This data describes a binding interaction between two proteins.

Sequence of protein 2:
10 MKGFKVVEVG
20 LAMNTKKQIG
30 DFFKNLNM

Sequence of protein 1:
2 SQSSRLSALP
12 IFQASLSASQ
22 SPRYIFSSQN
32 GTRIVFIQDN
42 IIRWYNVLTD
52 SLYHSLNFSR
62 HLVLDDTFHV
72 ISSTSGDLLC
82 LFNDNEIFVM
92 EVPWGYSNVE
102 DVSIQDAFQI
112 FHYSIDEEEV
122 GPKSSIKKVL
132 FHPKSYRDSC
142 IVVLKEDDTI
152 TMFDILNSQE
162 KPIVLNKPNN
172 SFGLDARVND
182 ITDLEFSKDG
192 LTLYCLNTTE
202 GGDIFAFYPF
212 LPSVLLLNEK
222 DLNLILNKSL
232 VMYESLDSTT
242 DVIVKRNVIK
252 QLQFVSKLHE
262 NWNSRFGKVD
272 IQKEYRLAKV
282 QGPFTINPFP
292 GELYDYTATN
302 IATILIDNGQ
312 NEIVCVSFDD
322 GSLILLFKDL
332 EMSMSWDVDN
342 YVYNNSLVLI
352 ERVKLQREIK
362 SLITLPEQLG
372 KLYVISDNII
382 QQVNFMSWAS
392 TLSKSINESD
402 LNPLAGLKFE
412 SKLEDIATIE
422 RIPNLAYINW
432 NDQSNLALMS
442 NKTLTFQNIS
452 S

Contacts between the two chains:
Residue V349 in protein 1 interacts with residue G29 in protein 2 (closest heavy-atom distance 3.9 Å).
Residue P289 in protein 1 interacts with residue F32 in protein 2 (closest heavy-atom distance 4.0 Å).
Residue I397 in protein 1 is in contact with residue K25 in protein 2 (closest heavy-atom distance 4.2 Å).
Residue L393 in protein 1 interacts with residue F32 in protein 2 (closest heavy-atom distance 4.3 Å).
Residue L405 in protein 1 contacts residue F31 in protein 2 (closest heavy-atom distance 3.0 Å).
Residue P289 in protein 1 contacts residue N36 in protein 2 (closest heavy-atom distance 2.9 Å).
Residue F410 in protein 1 contacts residue F32 in protein 2 (closest heavy-atom distance 3.6 Å).
Residue L350 in protein 1 is in contact with residue N36 in protein 2 (closest heavy-atom distance 3.5 Å).
Residue V232 in protein 1 contacts residue M22 in protein 2 (closest heavy-atom distance 3.6 Å).
Residue L231 in protein 1 interacts with residue V15 in protein 2 (closest heavy-atom distance 4.0 Å).
Residue S396 in protein 1 contacts residue I28 in protein 2 (closest heavy-atom distance 4.0 Å).
Residue F328 in protein 1 contacts residue F32 in protein 2 (closest heavy-atom distance 4.5 Å).
Residue L405 in protein 1 contacts residue I28 in protein 2 (closest heavy-atom distance 4.6 Å).
Residue S347 in protein 1 interacts with residue K33 in protein 2 (closest heavy-atom distance 4.1 Å).
Residue D330 in protein 1 interacts with residue K26 in protein 2 (closest heavy-atom distance 3.4 Å).
Residue V349 in protein 1 is in contact with residue F32 in protein 2 (closest heavy-atom distance 3.1 Å).
Residue S400 in protein 1 is in contact with residue T24 in protein 2 (closest heavy-atom distance 3.2 Å).
Residue L402 in protein 1 is in contact with residue I28 in protein 2 (closest heavy-atom distance 3.8 Å).
Residue S396 in protein 1 contacts residue T24 in protein 2 (closest heavy-atom distance 3.5 Å).
Residue I351 in protein 1 is in contact with residue F32 in protein 2 (closest heavy-atom distance 3.5 Å).
Residue L402 in protein 1 interacts with residue T24 in protein 2 (closest heavy-atom distance 3.9 Å).
Residue D330 in protein 1 interacts with residue K33 in protein 2 (closest heavy-atom distance 3.7 Å).
Residue E332 in protein 1 contacts residue K25 in protein 2 (closest heavy-atom distance 4.1 Å).
Residue K229 in protein 1 interacts with residue V18 in protein 2 (closest heavy-atom distance 3.8 Å).
Residue D330 in protein 1 is in contact with residue K25 in protein 2 (closest heavy-atom distance 3.7 Å).
Residue L402 in protein 1 contacts residue F31 in protein 2 (closest heavy-atom distance 5.0 Å).
Residue F410 in protein 1 is in contact with residue L35 in protein 2 (closest heavy-atom distance 3.6 Å).
Residue E332 in protein 1 is in contact with residue M22 in protein 2 (closest heavy-atom distance 3.7 Å).
Residue N228 in protein 1 interacts with residue K14 in protein 2 (closest heavy-atom distance 4.6 Å).
Residue L393 in protein 1 interacts with residue I28 in protein 2 (closest heavy-atom distance 3.6 Å).
Residue F328 in protein 1 interacts with residue G29 in protein 2 (closest heavy-atom distance 4.9 Å).
Residue F328 in protein 1 contacts residue I28 in protein 2 (closest heavy-atom distance 3.5 Å).
Residue V232 in protein 1 interacts with residue V18 in protein 2 (closest heavy-atom distance 4.2 Å).
Residue A406 in protein 1 contacts residue F31 in protein 2 (closest heavy-atom distance 4.8 Å).
Residue L350 in protein 1 contacts residue F32 in protein 2 (closest heavy-atom distance 4.4 Å).
Residue D330 in protein 1 interacts with residue M22 in protein 2 (closest heavy-atom distance 4.7 Å).
Residue F328 in protein 1 is in contact with residue K25 in protein 2 (closest heavy-atom distance 3.9 Å).
Residue V349 in protein 1 is in contact with residue K33 in protein 2 (closest heavy-atom distance 4.3 Å).
Residue M233 in protein 1 is in contact with residue M22 in protein 2 (closest heavy-atom distance 3.2 Å).
Residue V232 in protein 1 interacts with residue G19 in protein 2 (closest heavy-atom distance 3.9 Å).
Residue F410 in protein 1 is in contact with residue F31 in protein 2 (closest heavy-atom distance 4.0 Å).
Residue I397 in protein 1 interacts with residue T24 in protein 2 (closest heavy-atom distance 3.7 Å).
Residue I397 in protein 1 is in contact with residue I28 in protein 2 (closest heavy-atom distance 3.3 Å).
Residue P289 in protein 1 is in contact with residue K33 in protein 2 (closest heavy-atom distance 4.8 Å).
Residue N228 in protein 1 is in contact with residue V15 in protein 2 (closest heavy-atom distance 3.8 Å).
Residue L331 in protein 1 interacts with residue K26 in protein 2 (closest heavy-atom distance 3.8 Å).
Residue E235 in protein 1 contacts residue V15 in protein 2 (closest heavy-atom distance 4.9 Å).
Residue K229 in protein 1 interacts with residue M22 in protein 2 (closest heavy-atom distance 4.3 Å).
Residue N288 in protein 1 contacts residue K33 in protein 2 (closest heavy-atom distance 3.4 Å).
Residue I397 in protein 1 interacts with residue A21 in protein 2 (closest heavy-atom distance 4.5 Å).
Residue S400 in protein 1 interacts with residue L20 in protein 2 (closest heavy-atom distance 3.7 Å).
Residue L402 in protein 1 interacts with residue Q27 in protein 2 (closest heavy-atom distance 3.8 Å).
Residue N228 in protein 1 contacts residue V18 in protein 2 (closest heavy-atom distance 3.6 Å).
Residue D330 in protein 1 contacts residue G29 in protein 2 (closest heavy-atom distance 3.7 Å).
Residue I351 in protein 1 contacts residue N36 in protein 2 (closest heavy-atom distance 4.6 Å).
Residue K329 in protein 1 interacts with residue K25 in protein 2 (closest heavy-atom distance 4.6 Å).
Residue V232 in protein 1 interacts with residue V15 in protein 2 (closest heavy-atom distance 3.6 Å).
Residue N312 in protein 1 is in contact with residue K25 in protein 2 (closest heavy-atom distance 3.7 Å).